Sequence of protein 2:
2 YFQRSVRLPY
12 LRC

These two protein chains interact to form a complex.

Interface contacts:
Residue W52 in protein 1 interacts with residue Y11 in protein 2 (closest heavy-atom distance 5.0 Å).
Residue N34 in protein 1 contacts residue C14 in protein 2 (closest heavy-atom distance 3.9 Å).
Residue D189 in protein 1 contacts residue R8 in protein 2 (closest heavy-atom distance 4.4 Å).
Residue Q85 in protein 1 interacts with residue V7 in protein 2 (closest heavy-atom distance 3.4 Å).
Residue Y493 in protein 1 is in contact with residue L9 in protein 2 (closest heavy-atom distance 4.0 Å).
Residue A82 in protein 1 contacts residue V7 in protein 2 (closest heavy-atom distance 3.5 Å).
Residue A29 in protein 1 interacts with residue F3 in protein 2 (closest heavy-atom distance 4.7 Å).
Residue D333 in protein 1 is in contact with residue R5 in protein 2 (closest heavy-atom distance 2.9 Å).
Residue F23 in protein 1 interacts with residue F3 in protein 2 (closest heavy-atom distance 3.7 Å).
Residue N377 in protein 1 is in contact with residue R5 in protein 2 (closest heavy-atom distance 2.8 Å).
Residue G335 in protein 1 is in contact with residue R5 in protein 2 (closest heavy-atom distance 3.7 Å).
Residue S30 in protein 1 contacts residue Y2 in protein 2 (closest heavy-atom distance 4.2 Å).
Residue N104 in protein 1 contacts residue R13 in protein 2 (closest heavy-atom distance 3.4 Å).
Residue L56 in protein 1 interacts with residue V7 in protein 2 (closest heavy-atom distance 4.6 Å).
Residue M45 in protein 1 is in contact with residue F3 in protein 2 (closest heavy-atom distance 3.8 Å).
Residue W52 in protein 1 is in contact with residue S6 in protein 2 (closest heavy-atom distance 5.0 Å).
Residue L334 in protein 1 interacts with residue R5 in protein 2 (closest heavy-atom distance 4.2 Å).
Residue L374 in protein 1 contacts residue S6 in protein 2 (closest heavy-atom distance 4.6 Å).
Residue N491 in protein 1 is in contact with residue R13 in protein 2 (closest heavy-atom distance 4.4 Å).
Residue S26 in protein 1 contacts residue F3 in protein 2 (closest heavy-atom distance 2.9 Å).
Residue S30 in protein 1 is in contact with residue F3 in protein 2 (closest heavy-atom distance 3.8 Å).
Residue Y185 in protein 1 interacts with residue R8 in protein 2 (closest heavy-atom distance 3.1 Å).
Residue G188 in protein 1 interacts with residue R8 in protein 2 (closest heavy-atom distance 4.8 Å).
Residue Y33 in protein 1 is in contact with residue C14 in protein 2 (closest heavy-atom distance 3.9 Å).
Residue L56 in protein 1 interacts with residue P10 in protein 2 (closest heavy-atom distance 3.6 Å).
Residue W186 in protein 1 interacts with residue R8 in protein 2 (closest heavy-atom distance 4.5 Å).
Residue M45 in protein 1 contacts residue Y2 in protein 2 (closest heavy-atom distance 5.0 Å).
Residue F23 in protein 1 contacts residue R5 in protein 2 (closest heavy-atom distance 3.8 Å).
Residue S27 in protein 1 is in contact with residue F3 in protein 2 (closest heavy-atom distance 3.9 Å).
Residue R376 in protein 1 interacts with residue R5 in protein 2 (closest heavy-atom distance 3.1 Å).
Residue L56 in protein 1 contacts residue S6 in protein 2 (closest heavy-atom distance 3.7 Å).
Residue W52 in protein 1 contacts residue F3 in protein 2 (closest heavy-atom distance 4.3 Å).
Residue S53 in protein 1 interacts with residue P10 in protein 2 (closest heavy-atom distance 4.9 Å).
Residue G49 in protein 1 contacts residue F3 in protein 2 (closest heavy-atom distance 3.5 Å).
Residue F373 in protein 1 is in contact with residue R5 in protein 2 (closest heavy-atom distance 3.3 Å).
Residue Y493 in protein 1 is in contact with residue R13 in protein 2 (closest heavy-atom distance 4.7 Å).
Residue V326 in protein 1 interacts with residue Y2 in protein 2 (closest heavy-atom distance 4.4 Å).
Residue L374 in protein 1 contacts residue R5 in protein 2 (closest heavy-atom distance 4.2 Å).
Residue T330 in protein 1 contacts residue Y2 in protein 2 (closest heavy-atom distance 3.5 Å).
Residue H328 in protein 1 interacts with residue Y2 in protein 2 (closest heavy-atom distance 4.0 Å).
Residue W52 in protein 1 interacts with residue P10 in protein 2 (closest heavy-atom distance 3.5 Å).
Residue L374 in protein 1 interacts with residue V7 in protein 2 (closest heavy-atom distance 4.2 Å).
Residue Q85 in protein 1 contacts residue R8 in protein 2 (closest heavy-atom distance 3.6 Å).
Residue A48 in protein 1 is in contact with residue F3 in protein 2 (closest heavy-atom distance 3.9 Å).
Residue N34 in protein 1 interacts with residue Y2 in protein 2 (closest heavy-atom distance 4.0 Å).
Residue Y179 in protein 1 interacts with residue R8 in protein 2 (closest heavy-atom distance 3.6 Å).
Residue M45 in protein 1 contacts residue C14 in protein 2 (closest heavy-atom distance 3.9 Å).
Residue W52 in protein 1 interacts with residue Q4 in protein 2 (closest heavy-atom distance 3.3 Å).
Residue L83 in protein 1 interacts with residue V7 in protein 2 (closest heavy-atom distance 4.4 Å).
Residue S107 in protein 1 interacts with residue R13 in protein 2 (closest heavy-atom distance 3.4 Å).
Residue M45 in protein 1 is in contact with residue Y11 in protein 2 (closest heavy-atom distance 4.2 Å).
Residue Y493 in protein 1 interacts with residue L12 in protein 2 (closest heavy-atom distance 3.6 Å).
Residue F23 in protein 1 interacts with residue Q4 in protein 2 (closest heavy-atom distance 3.6 Å).
Residue Y368 in protein 1 contacts residue R5 in protein 2 (closest heavy-atom distance 4.7 Å).
Residue W52 in protein 1 contacts residue R5 in protein 2 (closest heavy-atom distance 4.8 Å).
Residue W332 in protein 1 interacts with residue Y2 in protein 2 (closest heavy-atom distance 4.1 Å).

Sequence of protein 1:
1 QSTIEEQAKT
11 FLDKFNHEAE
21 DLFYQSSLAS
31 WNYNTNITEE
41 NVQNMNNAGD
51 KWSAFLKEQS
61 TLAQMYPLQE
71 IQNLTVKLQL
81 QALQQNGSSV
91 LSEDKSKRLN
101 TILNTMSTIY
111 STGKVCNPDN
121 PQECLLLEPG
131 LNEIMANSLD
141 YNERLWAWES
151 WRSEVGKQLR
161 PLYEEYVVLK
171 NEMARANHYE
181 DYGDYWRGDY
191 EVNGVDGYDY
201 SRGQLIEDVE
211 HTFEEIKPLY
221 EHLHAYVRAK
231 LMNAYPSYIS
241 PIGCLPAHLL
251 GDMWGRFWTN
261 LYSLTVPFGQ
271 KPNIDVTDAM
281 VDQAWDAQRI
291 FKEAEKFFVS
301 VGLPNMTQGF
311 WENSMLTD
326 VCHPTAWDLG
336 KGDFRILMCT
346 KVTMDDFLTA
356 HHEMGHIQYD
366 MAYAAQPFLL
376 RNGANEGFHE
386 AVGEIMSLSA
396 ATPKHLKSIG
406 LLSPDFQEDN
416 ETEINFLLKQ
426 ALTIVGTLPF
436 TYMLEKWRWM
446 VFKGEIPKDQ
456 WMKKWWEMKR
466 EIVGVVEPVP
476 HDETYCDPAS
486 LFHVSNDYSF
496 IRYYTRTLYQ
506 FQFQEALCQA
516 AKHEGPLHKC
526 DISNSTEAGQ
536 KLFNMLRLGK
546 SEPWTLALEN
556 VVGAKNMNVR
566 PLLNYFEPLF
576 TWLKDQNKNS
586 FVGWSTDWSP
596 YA